Sequence of chain A:
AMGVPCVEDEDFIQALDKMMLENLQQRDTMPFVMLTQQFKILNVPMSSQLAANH

The following describes two proteins that form a bound complex.

Residue-level contacts at the interface:
Residue A145 in chain B is in contact with residue D9 in chain A (closest heavy-atom distance 3.5 Å).
Residue F82 in chain B is in contact with residue M72 in chain A (closest heavy-atom distance 3.8 Å).
Residue V91 in chain B interacts with residue L73 in chain A (closest heavy-atom distance 3.3 Å).
Residue P98 in chain B contacts residue R27 in chain A (closest heavy-atom distance 3.9 Å).
Residue S89 in chain B is in contact with residue H97 in chain A (closest heavy-atom distance 3.5 Å).
Residue L128 in chain B contacts residue M72 in chain A (closest heavy-atom distance 3.9 Å).
Residue C95 in chain B contacts residue R27 in chain A (closest heavy-atom distance 3.4 Å).
Residue V47 in chain B contacts residue M19 in chain A (closest heavy-atom distance 3.6 Å).
Residue L62 in chain B is in contact with residue M72 in chain A (closest heavy-atom distance 3.5 Å).
Residue V91 in chain B interacts with residue V71 in chain A (closest heavy-atom distance 2.7 Å).
Residue Q146 in chain B interacts with residue E8 in chain A (closest heavy-atom distance 3.4 Å).
Residue L79 in chain B is in contact with residue L24 in chain A (closest heavy-atom distance 3.6 Å).
Residue V43 in chain B is in contact with residue F12 in chain A (closest heavy-atom distance 3.4 Å).
Residue Q116 in chain B interacts with residue L93 in chain A (closest heavy-atom distance 4.0 Å).
Residue V47 in chain B is in contact with residue F12 in chain A (closest heavy-atom distance 3.4 Å).
Residue S89 in chain B interacts with residue V71 in chain A (closest heavy-atom distance 2.6 Å).
Residue S38 in chain B interacts with residue F12 in chain A (closest heavy-atom distance 3.6 Å).
Residue F78 in chain B contacts residue M20 in chain A (closest heavy-atom distance 3.2 Å).
Residue N36 in chain B is in contact with residue V4 in chain A (closest heavy-atom distance 3.7 Å).
Residue W127 in chain B contacts residue P88 in chain A (closest heavy-atom distance 3.4 Å).
Residue Q97 in chain B interacts with residue R27 in chain A (closest heavy-atom distance 3.0 Å).
Residue L128 in chain B interacts with residue L85 in chain A (closest heavy-atom distance 4.0 Å).
Residue K52 in chain B is in contact with residue N23 in chain A (closest heavy-atom distance 3.0 Å).
Residue A145 in chain B is in contact with residue E8 in chain A (closest heavy-atom distance 3.9 Å).
Residue V43 in chain B interacts with residue L16 in chain A (closest heavy-atom distance 3.8 Å).
Residue W127 in chain B interacts with residue L85 in chain A (closest heavy-atom distance 3.6 Å).
Residue V92 in chain B interacts with residue L73 in chain A (closest heavy-atom distance 2.9 Å).
Residue Q114 in chain B contacts residue L93 in chain A (closest heavy-atom distance 3.4 Å).
Residue P84 in chain B contacts residue L93 in chain A (closest heavy-atom distance 3.6 Å).
Residue L62 in chain B contacts residue K83 in chain A (closest heavy-atom distance 3.8 Å).
Residue V90 in chain B interacts with residue V71 in chain A (closest heavy-atom distance 3.4 Å).
Residue C74 in chain B is in contact with residue R27 in chain A (closest heavy-atom distance 3.6 Å).
Residue Y70 in chain B is in contact with residue L73 in chain A (closest heavy-atom distance 3.6 Å).
Residue T65 in chain B contacts residue T74 in chain A (closest heavy-atom distance 3.4 Å).
Residue R122 in chain B interacts with residue L16 in chain A (closest heavy-atom distance 3.9 Å).
Residue T37 in chain B contacts residue D9 in chain A (closest heavy-atom distance 3.7 Å).
Residue Q146 in chain B interacts with residue C6 in chain A (closest heavy-atom distance 4.0 Å).
Residue L79 in chain B interacts with residue N23 in chain A (closest heavy-atom distance 3.2 Å).
Residue N76 in chain B is in contact with residue N23 in chain A (closest heavy-atom distance 3.5 Å).
Residue N44 in chain B contacts residue F12 in chain A (closest heavy-atom distance 3.6 Å).
Residue P61 in chain B is in contact with residue K83 in chain A (closest heavy-atom distance 3.3 Å).
Residue V47 in chain B is in contact with residue A15 in chain A (closest heavy-atom distance 3.4 Å).
Residue L79 in chain B contacts residue R27 in chain A (closest heavy-atom distance 3.6 Å).
Residue S38 in chain B contacts residue D9 in chain A (closest heavy-atom distance 2.8 Å).
Residue V91 in chain B is in contact with residue M72 in chain A (closest heavy-atom distance 3.3 Å).
Residue Y70 in chain B contacts residue Q80 in chain A (closest heavy-atom distance 3.4 Å).
Residue R122 in chain B contacts residue I13 in chain A (closest heavy-atom distance 3.8 Å).
Residue K50 in chain B contacts residue M19 in chain A (closest heavy-atom distance 4.0 Å).
Residue W127 in chain B contacts residue N86 in chain A (closest heavy-atom distance 3.3 Å).
Residue Q114 in chain B is in contact with residue N96 in chain A (closest heavy-atom distance 2.9 Å).
Residue N149 in chain B is in contact with residue E8 in chain A (closest heavy-atom distance 3.5 Å).
Residue Q97 in chain B is in contact with residue L24 in chain A (closest heavy-atom distance 3.9 Å).
Residue F78 in chain B interacts with residue L16 in chain A (closest heavy-atom distance 3.7 Å).
Residue S38 in chain B interacts with residue I13 in chain A (closest heavy-atom distance 3.7 Å).
Residue S89 in chain B contacts residue P69 in chain A (closest heavy-atom distance 3.9 Å).
Residue V47 in chain B contacts residue L16 in chain A (closest heavy-atom distance 3.6 Å).
Residue S89 in chain B is in contact with residue F70 in chain A (closest heavy-atom distance 3.3 Å).
Residue G39 in chain B is in contact with residue F12 in chain A (closest heavy-atom distance 3.8 Å).
Residue V91 in chain B is in contact with residue F70 in chain A (closest heavy-atom distance 3.6 Å).
Residue R48 in chain B interacts with residue E8 in chain A (closest heavy-atom distance 3.8 Å).

Sequence of chain B:
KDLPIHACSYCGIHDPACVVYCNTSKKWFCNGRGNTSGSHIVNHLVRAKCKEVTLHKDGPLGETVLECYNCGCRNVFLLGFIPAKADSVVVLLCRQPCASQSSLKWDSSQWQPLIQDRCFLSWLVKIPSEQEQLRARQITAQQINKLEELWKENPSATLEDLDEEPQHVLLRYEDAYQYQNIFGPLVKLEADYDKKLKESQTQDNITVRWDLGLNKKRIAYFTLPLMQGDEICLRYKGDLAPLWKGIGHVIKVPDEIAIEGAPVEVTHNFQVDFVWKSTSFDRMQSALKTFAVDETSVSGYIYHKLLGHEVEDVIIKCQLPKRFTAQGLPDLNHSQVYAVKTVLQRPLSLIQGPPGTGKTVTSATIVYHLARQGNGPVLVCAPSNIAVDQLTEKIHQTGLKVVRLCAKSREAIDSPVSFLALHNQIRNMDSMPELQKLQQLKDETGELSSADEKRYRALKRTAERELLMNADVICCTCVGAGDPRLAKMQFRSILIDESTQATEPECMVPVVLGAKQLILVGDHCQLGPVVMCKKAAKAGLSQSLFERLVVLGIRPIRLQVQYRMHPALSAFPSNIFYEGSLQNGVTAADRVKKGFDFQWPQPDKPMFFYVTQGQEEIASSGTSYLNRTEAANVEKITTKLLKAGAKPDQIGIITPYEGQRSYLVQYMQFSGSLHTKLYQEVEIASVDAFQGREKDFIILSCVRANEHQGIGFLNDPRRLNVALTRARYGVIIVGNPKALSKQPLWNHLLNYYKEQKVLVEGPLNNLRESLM